Sequence of chain A:
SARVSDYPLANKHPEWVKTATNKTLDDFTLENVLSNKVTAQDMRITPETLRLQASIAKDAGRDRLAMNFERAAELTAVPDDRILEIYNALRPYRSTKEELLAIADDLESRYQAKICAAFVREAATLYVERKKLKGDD

Interface contacts:
Residue S241 in chain B interacts with residue Y123 in chain A (closest heavy-atom distance 3.5 Å).
Residue W240 in chain B is in contact with residue E158 in chain A (closest heavy-atom distance 2.9 Å).
Residue F244 in chain B contacts residue I122 in chain A (closest heavy-atom distance 3.5 Å).
Residue G499 in chain B contacts residue Q89 in chain A (closest heavy-atom distance 3.4 Å).
Residue T504 in chain B interacts with residue R98 in chain A (closest heavy-atom distance 3.2 Å).
Residue V514 in chain B is in contact with residue Y43 in chain A (closest heavy-atom distance 3.4 Å).
Residue Y69 in chain B is in contact with residue R100 in chain A (closest heavy-atom distance 2.8 Å).
Residue R252 in chain B is in contact with residue D116 in chain A (closest heavy-atom distance 2.8 Å).
Residue L497 in chain B is in contact with residue V53 in chain A (closest heavy-atom distance 3.4 Å).
Residue L497 in chain B is in contact with residue R80 in chain A (closest heavy-atom distance 3.4 Å).
Residue D237 in chain B contacts residue Y123 in chain A (closest heavy-atom distance 2.4 Å).
Residue S247 in chain B contacts residue N104 in chain A (closest heavy-atom distance 2.7 Å).
Residue R68 in chain B is in contact with residue E158 in chain A (closest heavy-atom distance 2.4 Å).
Residue K494 in chain B is in contact with residue F64 in chain A (closest heavy-atom distance 3.1 Å).
Residue S251 in chain B contacts residue A108 in chain A (closest heavy-atom distance 3.3 Å).
Residue E205 in chain B contacts residue Y123 in chain A (closest heavy-atom distance 3.2 Å).
Residue D236 in chain B is in contact with residue R127 in chain A (closest heavy-atom distance 3.2 Å).
Residue H503 in chain B is in contact with residue Q89 in chain A (closest heavy-atom distance 2.6 Å).
Residue D500 in chain B contacts residue Y43 in chain A (closest heavy-atom distance 2.7 Å).
Residue H503 in chain B interacts with residue Y43 in chain A (closest heavy-atom distance 3.3 Å).
Residue L497 in chain B interacts with residue M79 in chain A (closest heavy-atom distance 3.5 Å).
Residue T238 in chain B interacts with residue Y163 in chain A (closest heavy-atom distance 2.7 Å).
Residue K475 in chain B contacts residue V69 in chain A (closest heavy-atom distance 3.5 Å).
Residue K288 in chain B contacts residue R100 in chain A (closest heavy-atom distance 3.4 Å).
Residue T483 in chain B contacts residue L66 in chain A (closest heavy-atom distance 3.5 Å).
Residue D236 in chain B interacts with residue R130 in chain A (closest heavy-atom distance 2.7 Å).
Residue G253 in chain B is in contact with residue I81 in chain A (closest heavy-atom distance 3.5 Å).
Residue N469 in chain B contacts residue A76 in chain A (closest heavy-atom distance 3.4 Å).
Residue S516 in chain B contacts residue Y43 in chain A (closest heavy-atom distance 3.1 Å).
Residue L471 in chain B contacts residue A76 in chain A (closest heavy-atom distance 3.3 Å).
Residue K475 in chain B interacts with residue L70 in chain A (closest heavy-atom distance 3.4 Å).
Residue G291 in chain B is in contact with residue R100 in chain A (closest heavy-atom distance 3.3 Å).
Residue D500 in chain B interacts with residue A46 in chain A (closest heavy-atom distance 3.0 Å).
Residue S247 in chain B interacts with residue R107 in chain A (closest heavy-atom distance 2.8 Å).
Residue D500 in chain B interacts with residue Q89 in chain A (closest heavy-atom distance 2.7 Å).
Residue Y69 in chain B contacts residue M103 in chain A (closest heavy-atom distance 3.5 Å).
Residue A290 in chain B interacts with residue R107 in chain A (closest heavy-atom distance 2.9 Å).
Residue T233 in chain B is in contact with residue Y129 in chain A (closest heavy-atom distance 3.5 Å).
Residue G291 in chain B is in contact with residue L101 in chain A (closest heavy-atom distance 3.0 Å).
Residue T498 in chain B is in contact with residue T85 in chain A (closest heavy-atom distance 3.2 Å).
Residue R252 in chain B is in contact with residue R80 in chain A (closest heavy-atom distance 3.5 Å).
Residue T233 in chain B interacts with residue K168 in chain A (closest heavy-atom distance 3.0 Å).
Residue L61 in chain B is in contact with residue R166 in chain A (closest heavy-atom distance 3.4 Å).
Residue Q513 in chain B is in contact with residue N47 in chain A (closest heavy-atom distance 3.1 Å).
Residue T498 in chain B interacts with residue Q89 in chain A (closest heavy-atom distance 3.0 Å).
Residue D237 in chain B interacts with residue P128 in chain A (closest heavy-atom distance 3.3 Å).
Residue D500 in chain B contacts residue P44 in chain A (closest heavy-atom distance 3.3 Å).
Residue W240 in chain B interacts with residue L162 in chain A (closest heavy-atom distance 3.2 Å).
Residue S251 in chain B interacts with residue I81 in chain A (closest heavy-atom distance 3.1 Å).
Residue S248 in chain B contacts residue I119 in chain A (closest heavy-atom distance 3.3 Å).
Residue G291 in chain B contacts residue N104 in chain A (closest heavy-atom distance 3.4 Å).
Residue E229 in chain B interacts with residue R166 in chain A (closest heavy-atom distance 3.0 Å).
Residue E204 in chain B contacts residue R127 in chain A (closest heavy-atom distance 2.9 Å).
Residue S247 in chain B is in contact with residue A108 in chain A (closest heavy-atom distance 3.4 Å).
Residue R252 in chain B interacts with residue L111 in chain A (closest heavy-atom distance 3.1 Å).
Residue D500 in chain B contacts residue L45 in chain A (closest heavy-atom distance 2.9 Å).
Residue D327 in chain B contacts residue R98 in chain A (closest heavy-atom distance 3.0 Å).
Residue R252 in chain B contacts residue V114 in chain A (closest heavy-atom distance 2.7 Å).
Residue Y69 in chain B contacts residue E158 in chain A (closest heavy-atom distance 2.4 Å).
Residue A289 in chain B interacts with residue M103 in chain A (closest heavy-atom distance 3.4 Å).

The following describes two proteins that form a bound complex.

Sequence of chain B:
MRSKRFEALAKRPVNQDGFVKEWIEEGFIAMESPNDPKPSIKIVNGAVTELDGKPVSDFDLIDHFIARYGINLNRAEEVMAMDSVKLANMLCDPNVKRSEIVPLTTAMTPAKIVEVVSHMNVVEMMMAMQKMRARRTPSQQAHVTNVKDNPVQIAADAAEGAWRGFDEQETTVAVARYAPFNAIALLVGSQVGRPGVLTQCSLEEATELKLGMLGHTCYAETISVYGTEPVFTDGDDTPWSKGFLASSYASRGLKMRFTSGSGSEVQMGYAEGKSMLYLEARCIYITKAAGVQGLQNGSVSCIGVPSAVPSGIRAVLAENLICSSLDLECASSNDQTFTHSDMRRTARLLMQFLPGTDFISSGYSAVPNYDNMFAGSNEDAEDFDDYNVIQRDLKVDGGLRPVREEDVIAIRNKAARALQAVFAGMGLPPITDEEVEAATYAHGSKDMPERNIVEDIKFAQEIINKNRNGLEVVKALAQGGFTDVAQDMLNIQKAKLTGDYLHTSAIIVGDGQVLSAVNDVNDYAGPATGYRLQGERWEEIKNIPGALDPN